Sequence of the second protein:
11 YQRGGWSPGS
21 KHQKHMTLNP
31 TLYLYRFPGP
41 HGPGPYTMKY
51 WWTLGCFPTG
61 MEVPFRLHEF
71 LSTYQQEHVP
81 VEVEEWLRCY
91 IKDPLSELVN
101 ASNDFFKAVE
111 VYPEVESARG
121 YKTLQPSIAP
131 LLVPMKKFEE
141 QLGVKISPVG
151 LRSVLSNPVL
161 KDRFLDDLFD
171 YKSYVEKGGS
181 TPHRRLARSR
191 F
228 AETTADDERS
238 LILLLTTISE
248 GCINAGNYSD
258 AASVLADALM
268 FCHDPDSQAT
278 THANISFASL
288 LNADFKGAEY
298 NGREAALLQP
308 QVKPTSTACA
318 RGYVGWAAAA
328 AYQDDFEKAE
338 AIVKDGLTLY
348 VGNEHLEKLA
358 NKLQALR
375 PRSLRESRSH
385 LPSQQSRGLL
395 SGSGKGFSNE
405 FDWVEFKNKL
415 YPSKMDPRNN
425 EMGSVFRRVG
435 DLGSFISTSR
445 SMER

Sequence of the first protein:
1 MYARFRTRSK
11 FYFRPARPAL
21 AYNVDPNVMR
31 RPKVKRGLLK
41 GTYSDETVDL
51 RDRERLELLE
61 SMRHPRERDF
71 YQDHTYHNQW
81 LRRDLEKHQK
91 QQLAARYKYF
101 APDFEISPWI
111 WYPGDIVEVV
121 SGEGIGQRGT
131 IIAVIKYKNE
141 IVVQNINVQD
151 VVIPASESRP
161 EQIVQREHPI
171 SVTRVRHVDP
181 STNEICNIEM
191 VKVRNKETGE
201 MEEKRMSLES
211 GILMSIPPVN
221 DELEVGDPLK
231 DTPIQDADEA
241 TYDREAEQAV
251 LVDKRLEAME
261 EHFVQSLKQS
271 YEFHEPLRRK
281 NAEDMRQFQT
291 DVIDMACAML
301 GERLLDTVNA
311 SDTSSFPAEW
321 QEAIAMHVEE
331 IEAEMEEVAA

Residue-level contacts at the interface:
Residue W52 in the second protein interacts with residue R51 in the first protein (closest heavy-atom distance 3.1 Å).
Residue M48 in the second protein interacts with residue R51 in the first protein (closest heavy-atom distance 3.4 Å).
Residue K49 in the second protein interacts with residue D69 in the first protein (closest heavy-atom distance 3.5 Å).
Residue W52 in the second protein is in contact with residue D52 in the first protein (closest heavy-atom distance 3.8 Å).
Residue Y50 in the second protein interacts with residue Y71 in the first protein (closest heavy-atom distance 3.6 Å).
Residue Y35 in the second protein contacts residue F70 in the first protein (closest heavy-atom distance 3.0 Å).
Residue H68 in the second protein contacts residue Q92 in the first protein (closest heavy-atom distance 2.9 Å).
Residue Y35 in the second protein interacts with residue D69 in the first protein (closest heavy-atom distance 3.7 Å).
Residue R36 in the second protein contacts residue R68 in the first protein (closest heavy-atom distance 3.2 Å).
Residue I91 in the second protein interacts with residue Q162 in the first protein (closest heavy-atom distance 3.3 Å).
Residue K49 in the second protein interacts with residue E60 in the first protein (closest heavy-atom distance 3.1 Å).
Residue L414 in the second protein interacts with residue S61 in the first protein (closest heavy-atom distance 3.1 Å).
Residue Q76 in the second protein contacts residue P154 in the first protein (closest heavy-atom distance 3.5 Å).
Residue Y33 in the second protein is in contact with residue Y71 in the first protein (closest heavy-atom distance 3.3 Å).
Residue Y33 in the second protein interacts with residue Y76 in the first protein (closest heavy-atom distance 3.7 Å).
Residue L87 in the second protein interacts with residue Q162 in the first protein (closest heavy-atom distance 3.5 Å).
Residue R36 in the second protein contacts residue D69 in the first protein (closest heavy-atom distance 3.1 Å).
Residue K49 in the second protein is in contact with residue Q72 in the first protein (closest heavy-atom distance 3.7 Å).
Residue P45 in the second protein is in contact with residue R51 in the first protein (closest heavy-atom distance 3.9 Å).
Residue L87 in the second protein interacts with residue I153 in the first protein (closest heavy-atom distance 3.5 Å).
Residue L67 in the second protein contacts residue L93 in the first protein (closest heavy-atom distance 3.7 Å).
Residue W407 in the second protein is in contact with residue E60 in the first protein (closest heavy-atom distance 3.7 Å).
Residue Y33 in the second protein interacts with residue H77 in the first protein (closest heavy-atom distance 3.1 Å).
Residue L54 in the second protein is in contact with residue Y71 in the first protein (closest heavy-atom distance 3.5 Å).
Residue L54 in the second protein interacts with residue Q72 in the first protein (closest heavy-atom distance 3.0 Å).
Residue G44 in the second protein is in contact with residue R51 in the first protein (closest heavy-atom distance 3.8 Å).
Residue F65 in the second protein interacts with residue Q89 in the first protein (closest heavy-atom distance 3.3 Å).
Residue F65 in the second protein contacts residue Q92 in the first protein (closest heavy-atom distance 3.7 Å).
Residue Y35 in the second protein interacts with residue Y71 in the first protein (closest heavy-atom distance 3.5 Å).
Residue T59 in the second protein contacts residue H77 in the first protein (closest heavy-atom distance 3.3 Å).
Residue G60 in the second protein is in contact with residue R83 in the first protein (closest heavy-atom distance 3.1 Å).
Residue W407 in the second protein interacts with residue P65 in the first protein (closest heavy-atom distance 4.0 Å).
Residue Y46 in the second protein interacts with residue R63 in the first protein (closest heavy-atom distance 3.5 Å).
Residue L54 in the second protein interacts with residue D73 in the first protein (closest heavy-atom distance 3.9 Å).
Residue P43 in the second protein contacts residue R51 in the first protein (closest heavy-atom distance 3.2 Å).
Residue K49 in the second protein contacts residue L56 in the first protein (closest heavy-atom distance 3.9 Å).
Residue F65 in the second protein is in contact with residue L85 in the first protein (closest heavy-atom distance 4.0 Å).
Residue G42 in the second protein interacts with residue R51 in the first protein (closest heavy-atom distance 2.5 Å).
Residue L67 in the second protein is in contact with residue Y97 in the first protein (closest heavy-atom distance 3.7 Å).
Residue L71 in the second protein interacts with residue R96 in the first protein (closest heavy-atom distance 3.2 Å).
Residue W52 in the second protein interacts with residue R53 in the first protein (closest heavy-atom distance 3.6 Å).
Residue G60 in the second protein interacts with residue T75 in the first protein (closest heavy-atom distance 3.4 Å).
Residue W407 in the second protein contacts residue S61 in the first protein (closest heavy-atom distance 3.1 Å).
Residue V63 in the second protein interacts with residue R83 in the first protein (closest heavy-atom distance 3.2 Å).
Residue V79 in the second protein interacts with residue I153 in the first protein (closest heavy-atom distance 3.6 Å).
Residue T59 in the second protein contacts residue T75 in the first protein (closest heavy-atom distance 3.3 Å).
Residue M61 in the second protein is in contact with residue H77 in the first protein (closest heavy-atom distance 3.4 Å).
Residue V63 in the second protein contacts residue D84 in the first protein (closest heavy-atom distance 3.5 Å).
Residue Y50 in the second protein contacts residue F70 in the first protein (closest heavy-atom distance 2.2 Å).
Residue L32 in the second protein is in contact with residue H77 in the first protein (closest heavy-atom distance 3.8 Å).
Residue E77 in the second protein contacts residue P154 in the first protein (closest heavy-atom distance 3.8 Å).
Residue P58 in the second protein contacts residue T75 in the first protein (closest heavy-atom distance 3.0 Å).
Residue C56 in the second protein is in contact with residue Q79 in the first protein (closest heavy-atom distance 3.5 Å).
Residue M61 in the second protein contacts residue R83 in the first protein (closest heavy-atom distance 3.2 Å).
Residue V63 in the second protein interacts with residue L85 in the first protein (closest heavy-atom distance 3.8 Å).
Residue Y50 in the second protein contacts residue Q72 in the first protein (closest heavy-atom distance 4.0 Å).
Residue Y50 in the second protein is in contact with residue D69 in the first protein (closest heavy-atom distance 3.2 Å).
Residue P45 in the second protein interacts with residue L59 in the first protein (closest heavy-atom distance 3.8 Å).
Residue L34 in the second protein is in contact with residue H77 in the first protein (closest heavy-atom distance 4.0 Å).
Residue E84 in the second protein contacts residue R159 in the first protein (closest heavy-atom distance 3.3 Å).

These two protein chains interact to form a complex.